These two protein chains interact to form a complex.

Sequence of protein 1:
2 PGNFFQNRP

Residue-level contacts at the interface:
Residue D29 in protein 2 is in contact with residue P2 in protein 1 (closest heavy-atom distance 4.7 Å).
Residue N30 in protein 2 interacts with residue N4 in protein 1 (closest heavy-atom distance 4.3 Å).
Residue G49 in protein 2 is in contact with residue F5 in protein 1 (closest heavy-atom distance 4.0 Å).
Residue P81 in protein 2 interacts with residue F6 in protein 1 (closest heavy-atom distance 4.3 Å).
Residue N25 in protein 2 is in contact with residue F6 in protein 1 (closest heavy-atom distance 3.7 Å).
Residue G49 in protein 2 contacts residue G3 in protein 1 (closest heavy-atom distance 5.0 Å).
Residue G48 in protein 2 is in contact with residue G3 in protein 1 (closest heavy-atom distance 3.0 Å).
Residue G48 in protein 2 contacts residue P2 in protein 1 (closest heavy-atom distance 3.5 Å).
Residue G27 in protein 2 interacts with residue N4 in protein 1 (closest heavy-atom distance 3.7 Å).
Residue N25 in protein 2 is in contact with residue F5 in protein 1 (closest heavy-atom distance 4.5 Å).
Residue N30 in protein 2 contacts residue G3 in protein 1 (closest heavy-atom distance 4.7 Å).
Residue I50 in protein 2 contacts residue N4 in protein 1 (closest heavy-atom distance 4.2 Å).
Residue I50 in protein 2 interacts with residue F5 in protein 1 (closest heavy-atom distance 4.5 Å).
Residue V32 in protein 2 is in contact with residue N4 in protein 1 (closest heavy-atom distance 3.5 Å).
Residue I84 in protein 2 contacts residue N4 in protein 1 (closest heavy-atom distance 3.8 Å).
Residue I50 in protein 2 interacts with residue Q7 in protein 1 (closest heavy-atom distance 4.0 Å).
Residue G49 in protein 2 contacts residue N4 in protein 1 (closest heavy-atom distance 3.4 Å).
Residue R8 in protein 2 interacts with residue N8 in protein 1 (closest heavy-atom distance 3.1 Å).
Residue G48 in protein 2 is in contact with residue N4 in protein 1 (closest heavy-atom distance 2.9 Å).
Residue N25 in protein 2 interacts with residue N4 in protein 1 (closest heavy-atom distance 3.8 Å).
Residue A28 in protein 2 interacts with residue F5 in protein 1 (closest heavy-atom distance 4.4 Å).
Residue G48 in protein 2 is in contact with residue F5 in protein 1 (closest heavy-atom distance 4.7 Å).
Residue D29 in protein 2 contacts residue N4 in protein 1 (closest heavy-atom distance 4.9 Å).
Residue G27 in protein 2 interacts with residue G3 in protein 1 (closest heavy-atom distance 3.5 Å).
Residue A28 in protein 2 interacts with residue N4 in protein 1 (closest heavy-atom distance 3.8 Å).
Residue F53 in protein 2 contacts residue P2 in protein 1 (closest heavy-atom distance 4.3 Å).
Residue G49 in protein 2 is in contact with residue P2 in protein 1 (closest heavy-atom distance 3.9 Å).
Residue I50 in protein 2 is in contact with residue F6 in protein 1 (closest heavy-atom distance 4.4 Å).
Residue I84 in protein 2 contacts residue F6 in protein 1 (closest heavy-atom distance 3.7 Å).
Residue G27 in protein 2 interacts with residue F6 in protein 1 (closest heavy-atom distance 4.7 Å).
Residue V82 in protein 2 is in contact with residue F6 in protein 1 (closest heavy-atom distance 4.3 Å).
Residue A28 in protein 2 is in contact with residue G3 in protein 1 (closest heavy-atom distance 3.3 Å).
Residue R8 in protein 2 is in contact with residue R9 in protein 1 (closest heavy-atom distance 3.4 Å).
Residue G27 in protein 2 interacts with residue F5 in protein 1 (closest heavy-atom distance 2.7 Å).
Residue L23 in protein 2 contacts residue F6 in protein 1 (closest heavy-atom distance 3.6 Å).
Residue I47 in protein 2 is in contact with residue N4 in protein 1 (closest heavy-atom distance 4.5 Å).
Residue D29 in protein 2 interacts with residue G3 in protein 1 (closest heavy-atom distance 2.8 Å).

Sequence of protein 2:
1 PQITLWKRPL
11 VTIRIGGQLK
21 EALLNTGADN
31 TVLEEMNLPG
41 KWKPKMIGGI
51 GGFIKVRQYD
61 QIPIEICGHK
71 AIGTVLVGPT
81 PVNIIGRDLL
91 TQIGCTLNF